Sequence of protein 1:
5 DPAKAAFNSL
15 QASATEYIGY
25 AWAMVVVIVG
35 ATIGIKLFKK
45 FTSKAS

Contacts between the two chains:
Residue G38 in protein 1 interacts with residue Y21 in protein 2 (closest heavy-atom distance 3.5 Å).
Residue V33 in protein 1 is in contact with residue L14 in protein 2 (closest heavy-atom distance 4.0 Å).
Residue A49 in protein 1 contacts residue M28 in protein 2 (closest heavy-atom distance 3.9 Å).
Residue I37 in protein 1 interacts with residue L14 in protein 2 (closest heavy-atom distance 4.2 Å).
Residue G34 in protein 1 interacts with residue L14 in protein 2 (closest heavy-atom distance 3.8 Å).
Residue T46 in protein 1 contacts residue M28 in protein 2 (closest heavy-atom distance 4.8 Å).
Residue F42 in protein 1 interacts with residue Y21 in protein 2 (closest heavy-atom distance 4.4 Å).
Residue W26 in protein 1 is in contact with residue P6 in protein 2 (closest heavy-atom distance 3.8 Å).
Residue A49 in protein 1 is in contact with residue V29 in protein 2 (closest heavy-atom distance 3.8 Å).
Residue F45 in protein 1 interacts with residue I22 in protein 2 (closest heavy-atom distance 4.0 Å).
Residue A49 in protein 1 interacts with residue I32 in protein 2 (closest heavy-atom distance 3.9 Å).
Residue V30 in protein 1 is in contact with residue P6 in protein 2 (closest heavy-atom distance 4.8 Å).
Residue S50 in protein 1 contacts residue M28 in protein 2 (closest heavy-atom distance 4.4 Å).
Residue L41 in protein 1 interacts with residue A18 in protein 2 (closest heavy-atom distance 3.9 Å).
Residue A49 in protein 1 interacts with residue A25 in protein 2 (closest heavy-atom distance 3.4 Å).
Residue V30 in protein 1 is in contact with residue A10 in protein 2 (closest heavy-atom distance 3.7 Å).
Residue S50 in protein 1 is in contact with residue I32 in protein 2 (closest heavy-atom distance 3.6 Å).
Residue I39 in protein 1 contacts residue Y21 in protein 2 (closest heavy-atom distance 5.0 Å).
Residue F45 in protein 1 is in contact with residue A18 in protein 2 (closest heavy-atom distance 4.8 Å).
Residue K48 in protein 1 interacts with residue V29 in protein 2 (closest heavy-atom distance 4.4 Å).
Residue F45 in protein 1 is in contact with residue Y21 in protein 2 (closest heavy-atom distance 3.9 Å).
Residue F45 in protein 1 contacts residue A25 in protein 2 (closest heavy-atom distance 4.0 Å).
Residue L41 in protein 1 is in contact with residue Y21 in protein 2 (closest heavy-atom distance 3.8 Å).
Residue W26 in protein 1 interacts with residue A7 in protein 2 (closest heavy-atom distance 3.7 Å).

These two protein chains interact to form a complex.

Sequence of protein 2:
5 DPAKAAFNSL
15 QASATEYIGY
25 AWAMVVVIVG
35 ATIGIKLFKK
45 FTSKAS